Sequence of chain B:
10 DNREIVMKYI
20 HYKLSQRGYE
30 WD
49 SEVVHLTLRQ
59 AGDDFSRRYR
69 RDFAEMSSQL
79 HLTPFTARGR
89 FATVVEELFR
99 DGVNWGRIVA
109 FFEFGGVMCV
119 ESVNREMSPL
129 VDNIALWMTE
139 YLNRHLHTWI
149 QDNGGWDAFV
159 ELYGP

The following describes two proteins that form a bound complex.

Interface contacts:
Residue G104 in chain B contacts residue G12 in chain A (closest heavy-atom distance 3.6 Å).
Residue D70 in chain B interacts with residue I11 in chain A (closest heavy-atom distance 4.2 Å).
Residue F63 in chain B is in contact with residue G12 in chain A (closest heavy-atom distance 4.0 Å).
Residue N102 in chain B interacts with residue D13 in chain A (closest heavy-atom distance 2.7 Å).
Residue G104 in chain B is in contact with residue F15 in chain A (closest heavy-atom distance 4.4 Å).
Residue R66 in chain B contacts residue Y19 in chain A (closest heavy-atom distance 4.4 Å).
Residue Y161 in chain B is in contact with residue F15 in chain A (closest heavy-atom distance 4.3 Å).
Residue Q77 in chain B is in contact with residue I4 in chain A (closest heavy-atom distance 3.9 Å).
Residue A59 in chain B contacts residue F15 in chain A (closest heavy-atom distance 4.8 Å).
Residue L96 in chain B interacts with residue R9 in chain A (closest heavy-atom distance 3.8 Å).
Residue V92 in chain B contacts residue L8 in chain A (closest heavy-atom distance 3.7 Å).
Residue F112 in chain B is in contact with residue L8 in chain A (closest heavy-atom distance 3.9 Å).
Residue Y67 in chain B interacts with residue I11 in chain A (closest heavy-atom distance 3.1 Å).
Residue L96 in chain B contacts residue L8 in chain A (closest heavy-atom distance 4.3 Å).
Residue T91 in chain B interacts with residue A5 in chain A (closest heavy-atom distance 4.8 Å).
Residue R105 in chain B contacts residue G12 in chain A (closest heavy-atom distance 4.2 Å).
Residue E95 in chain B is in contact with residue I2 in chain A (closest heavy-atom distance 3.8 Å).
Residue L96 in chain B interacts with residue A5 in chain A (closest heavy-atom distance 4.4 Å).
Residue R88 in chain B interacts with residue I4 in chain A (closest heavy-atom distance 4.6 Å).
Residue F71 in chain B interacts with residue I11 in chain A (closest heavy-atom distance 3.5 Å).
Residue W103 in chain B is in contact with residue N16 in chain A (closest heavy-atom distance 3.8 Å).
Residue D99 in chain B contacts residue R9 in chain A (closest heavy-atom distance 4.3 Å).
Residue E95 in chain B contacts residue R9 in chain A (closest heavy-atom distance 3.2 Å).
Residue Y67 in chain B interacts with residue F15 in chain A (closest heavy-atom distance 3.3 Å).
Residue R66 in chain B contacts residue F15 in chain A (closest heavy-atom distance 4.0 Å).
Residue R66 in chain B interacts with residue Y18 in chain A (closest heavy-atom distance 3.8 Å).
Residue A108 in chain B interacts with residue L8 in chain A (closest heavy-atom distance 3.6 Å).
Residue G104 in chain B is in contact with residue N16 in chain A (closest heavy-atom distance 3.6 Å).
Residue E95 in chain B is in contact with residue A5 in chain A (closest heavy-atom distance 3.7 Å).
Residue N102 in chain B is in contact with residue N16 in chain A (closest heavy-atom distance 3.3 Å).
Residue M74 in chain B contacts residue L8 in chain A (closest heavy-atom distance 3.5 Å).
Residue A108 in chain B interacts with residue G12 in chain A (closest heavy-atom distance 4.5 Å).
Residue Y161 in chain B is in contact with residue Y19 in chain A (closest heavy-atom distance 3.8 Å).
Residue F63 in chain B interacts with residue L8 in chain A (closest heavy-atom distance 4.8 Å).
Residue F63 in chain B is in contact with residue F15 in chain A (closest heavy-atom distance 3.6 Å).
Residue V92 in chain B is in contact with residue I4 in chain A (closest heavy-atom distance 4.3 Å).
Residue R105 in chain B interacts with residue R9 in chain A (closest heavy-atom distance 3.7 Å).
Residue V92 in chain B is in contact with residue A5 in chain A (closest heavy-atom distance 3.6 Å).
Residue E95 in chain B contacts residue Q6 in chain A (closest heavy-atom distance 3.4 Å).
Residue R105 in chain B interacts with residue D13 in chain A (closest heavy-atom distance 2.7 Å).
Residue M74 in chain B is in contact with residue I4 in chain A (closest heavy-atom distance 3.1 Å).
Residue L160 in chain B is in contact with residue Y19 in chain A (closest heavy-atom distance 4.3 Å).
Residue F71 in chain B interacts with residue L8 in chain A (closest heavy-atom distance 4.2 Å).
Residue F63 in chain B is in contact with residue I11 in chain A (closest heavy-atom distance 3.8 Å).
Residue N102 in chain B is in contact with residue G12 in chain A (closest heavy-atom distance 4.4 Å).
Residue F112 in chain B contacts residue I4 in chain A (closest heavy-atom distance 4.8 Å).
Residue T91 in chain B contacts residue I2 in chain A (closest heavy-atom distance 3.9 Å).

Sequence of chain A:
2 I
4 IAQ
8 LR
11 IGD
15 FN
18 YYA